Residue-level contacts at the interface:
Residue V131 in the second protein is in contact with residue A11 in the first protein (closest heavy-atom distance 3.8 Å).
Residue Q35 in the second protein interacts with residue Q16 in the first protein (closest heavy-atom distance 3.2 Å).
Residue S39 in the second protein interacts with residue T15 in the first protein (closest heavy-atom distance 3.5 Å).
Residue A27 in the second protein interacts with residue V24 in the first protein (closest heavy-atom distance 4.2 Å).
Residue T134 in the second protein is in contact with residue W7 in the first protein (closest heavy-atom distance 3.8 Å).
Residue V31 in the second protein is in contact with residue S19 in the first protein (closest heavy-atom distance 3.6 Å).
Residue A34 in the second protein contacts residue S19 in the first protein (closest heavy-atom distance 3.7 Å).
Residue V131 in the second protein interacts with residue W7 in the first protein (closest heavy-atom distance 4.0 Å).
Residue S182 in the second protein interacts with residue A2 in the first protein (closest heavy-atom distance 3.0 Å).
Residue L185 in the second protein is in contact with residue W7 in the first protein (closest heavy-atom distance 3.6 Å).
Residue R38 in the second protein contacts residue A18 in the first protein (closest heavy-atom distance 3.4 Å).
Residue R125 in the second protein interacts with residue E17 in the first protein (closest heavy-atom distance 3.2 Å).
Residue L128 in the second protein interacts with residue V14 in the first protein (closest heavy-atom distance 3.9 Å).
Residue L181 in the second protein interacts with residue L8 in the first protein (closest heavy-atom distance 4.1 Å).
Residue Q35 in the second protein is in contact with residue S19 in the first protein (closest heavy-atom distance 3.6 Å).
Residue R178 in the second protein contacts residue V4 in the first protein (closest heavy-atom distance 3.5 Å).
Residue V26 in the second protein interacts with residue I27 in the first protein (closest heavy-atom distance 3.7 Å).
Residue R20 in the second protein contacts residue Q28 in the first protein (closest heavy-atom distance 4.4 Å).
Residue V131 in the second protein interacts with residue H10 in the first protein (closest heavy-atom distance 4.2 Å).
Residue E127 in the second protein is in contact with residue V14 in the first protein (closest heavy-atom distance 3.4 Å).
Residue E127 in the second protein interacts with residue H10 in the first protein (closest heavy-atom distance 2.7 Å).
Residue I151 in the second protein contacts residue L8 in the first protein (closest heavy-atom distance 4.0 Å).
Residue S182 in the second protein contacts residue V4 in the first protein (closest heavy-atom distance 3.6 Å).
Residue V56 in the second protein interacts with residue C30 in the first protein (closest heavy-atom distance 3.8 Å).
Residue L135 in the second protein contacts residue W7 in the first protein (closest heavy-atom distance 4.0 Å).
Residue R178 in the second protein interacts with residue E5 in the first protein (closest heavy-atom distance 2.2 Å).
Residue R38 in the second protein is in contact with residue S19 in the first protein (closest heavy-atom distance 2.9 Å).
Residue R125 in the second protein interacts with residue V14 in the first protein (closest heavy-atom distance 2.8 Å).
Residue Q35 in the second protein contacts residue R12 in the first protein (closest heavy-atom distance 3.4 Å).
Residue Q52 in the second protein interacts with residue C30 in the first protein (closest heavy-atom distance 3.5 Å).
Residue I146 in the second protein contacts residue L8 in the first protein (closest heavy-atom distance 4.2 Å).
Residue A150 in the second protein contacts residue L8 in the first protein (closest heavy-atom distance 3.7 Å).
Residue Q52 in the second protein interacts with residue I27 in the first protein (closest heavy-atom distance 4.2 Å).
Residue Q19 in the second protein contacts residue Q28 in the first protein (closest heavy-atom distance 2.9 Å).
Residue R125 in the second protein contacts residue A18 in the first protein (closest heavy-atom distance 3.5 Å).
Residue I151 in the second protein contacts residue T15 in the first protein (closest heavy-atom distance 3.7 Å).
Residue L128 in the second protein interacts with residue T15 in the first protein (closest heavy-atom distance 3.9 Å).
Residue G23 in the second protein is in contact with residue V24 in the first protein (closest heavy-atom distance 3.8 Å).
Residue R125 in the second protein interacts with residue K13 in the first protein (closest heavy-atom distance 4.4 Å).
Residue Q35 in the second protein contacts residue T15 in the first protein (closest heavy-atom distance 3.4 Å).
Residue V31 in the second protein is in contact with residue V22 in the first protein (closest heavy-atom distance 3.9 Å).
Residue L181 in the second protein contacts residue V4 in the first protein (closest heavy-atom distance 4.1 Å).
Residue A34 in the second protein contacts residue V22 in the first protein (closest heavy-atom distance 4.2 Å).
Residue V131 in the second protein is in contact with residue V14 in the first protein (closest heavy-atom distance 4.2 Å).
Residue V26 in the second protein interacts with residue V24 in the first protein (closest heavy-atom distance 3.7 Å).
Residue G30 in the second protein interacts with residue V22 in the first protein (closest heavy-atom distance 3.8 Å).
Residue D186 in the second protein interacts with residue A2 in the first protein (closest heavy-atom distance 2.9 Å).
Residue V131 in the second protein is in contact with residue T15 in the first protein (closest heavy-atom distance 4.3 Å).
Residue I151 in the second protein is in contact with residue A11 in the first protein (closest heavy-atom distance 3.9 Å).
Residue L185 in the second protein is in contact with residue V4 in the first protein (closest heavy-atom distance 4.4 Å).
Residue L185 in the second protein interacts with residue A2 in the first protein (closest heavy-atom distance 3.5 Å).
Residue L128 in the second protein is in contact with residue A18 in the first protein (closest heavy-atom distance 4.3 Å).
Residue F22 in the second protein contacts residue Q28 in the first protein (closest heavy-atom distance 4.2 Å).
Residue R38 in the second protein is in contact with residue T15 in the first protein (closest heavy-atom distance 4.4 Å).
Residue Q52 in the second protein contacts residue S26 in the first protein (closest heavy-atom distance 3.1 Å).
Residue L181 in the second protein contacts residue W7 in the first protein (closest heavy-atom distance 4.0 Å).
Residue A150 in the second protein is in contact with residue R12 in the first protein (closest heavy-atom distance 2.9 Å).
Residue F55 in the second protein is in contact with residue I27 in the first protein (closest heavy-atom distance 3.6 Å).
Residue G23 in the second protein contacts residue Q28 in the first protein (closest heavy-atom distance 3.8 Å).
Residue I151 in the second protein interacts with residue R12 in the first protein (closest heavy-atom distance 3.5 Å).

This data describes a binding interaction between two proteins.

Sequence of the second protein:
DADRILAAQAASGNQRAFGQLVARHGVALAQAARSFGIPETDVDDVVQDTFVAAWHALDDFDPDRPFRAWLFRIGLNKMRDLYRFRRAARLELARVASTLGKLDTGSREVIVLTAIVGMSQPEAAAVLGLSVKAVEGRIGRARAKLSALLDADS

Sequence of the first protein:
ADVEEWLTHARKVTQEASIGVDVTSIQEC